The following describes two proteins that form a bound complex.

Sequence of protein 1:
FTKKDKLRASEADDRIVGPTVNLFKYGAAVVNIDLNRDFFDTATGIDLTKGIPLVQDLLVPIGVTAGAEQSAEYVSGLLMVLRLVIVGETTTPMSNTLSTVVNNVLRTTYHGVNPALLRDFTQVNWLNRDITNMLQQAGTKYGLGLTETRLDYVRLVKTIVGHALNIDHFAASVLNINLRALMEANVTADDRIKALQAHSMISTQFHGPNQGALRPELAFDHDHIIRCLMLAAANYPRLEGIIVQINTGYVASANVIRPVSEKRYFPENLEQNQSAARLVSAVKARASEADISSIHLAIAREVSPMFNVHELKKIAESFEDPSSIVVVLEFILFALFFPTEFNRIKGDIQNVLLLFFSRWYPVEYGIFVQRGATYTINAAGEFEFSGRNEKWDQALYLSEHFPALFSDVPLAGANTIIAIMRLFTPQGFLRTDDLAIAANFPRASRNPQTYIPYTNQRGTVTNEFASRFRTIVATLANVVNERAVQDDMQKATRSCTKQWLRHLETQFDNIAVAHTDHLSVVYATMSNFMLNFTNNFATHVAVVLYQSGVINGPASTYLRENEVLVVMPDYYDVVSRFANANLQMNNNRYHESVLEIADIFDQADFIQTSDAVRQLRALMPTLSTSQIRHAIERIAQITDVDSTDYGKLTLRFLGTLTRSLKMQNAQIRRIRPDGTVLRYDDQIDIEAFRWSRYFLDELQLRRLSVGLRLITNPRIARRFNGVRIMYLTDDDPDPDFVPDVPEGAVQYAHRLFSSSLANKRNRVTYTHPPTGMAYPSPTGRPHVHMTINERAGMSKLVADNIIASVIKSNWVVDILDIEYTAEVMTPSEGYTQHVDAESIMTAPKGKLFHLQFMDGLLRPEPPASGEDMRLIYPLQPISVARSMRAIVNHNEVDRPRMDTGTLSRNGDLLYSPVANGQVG

Sequence of protein 2:
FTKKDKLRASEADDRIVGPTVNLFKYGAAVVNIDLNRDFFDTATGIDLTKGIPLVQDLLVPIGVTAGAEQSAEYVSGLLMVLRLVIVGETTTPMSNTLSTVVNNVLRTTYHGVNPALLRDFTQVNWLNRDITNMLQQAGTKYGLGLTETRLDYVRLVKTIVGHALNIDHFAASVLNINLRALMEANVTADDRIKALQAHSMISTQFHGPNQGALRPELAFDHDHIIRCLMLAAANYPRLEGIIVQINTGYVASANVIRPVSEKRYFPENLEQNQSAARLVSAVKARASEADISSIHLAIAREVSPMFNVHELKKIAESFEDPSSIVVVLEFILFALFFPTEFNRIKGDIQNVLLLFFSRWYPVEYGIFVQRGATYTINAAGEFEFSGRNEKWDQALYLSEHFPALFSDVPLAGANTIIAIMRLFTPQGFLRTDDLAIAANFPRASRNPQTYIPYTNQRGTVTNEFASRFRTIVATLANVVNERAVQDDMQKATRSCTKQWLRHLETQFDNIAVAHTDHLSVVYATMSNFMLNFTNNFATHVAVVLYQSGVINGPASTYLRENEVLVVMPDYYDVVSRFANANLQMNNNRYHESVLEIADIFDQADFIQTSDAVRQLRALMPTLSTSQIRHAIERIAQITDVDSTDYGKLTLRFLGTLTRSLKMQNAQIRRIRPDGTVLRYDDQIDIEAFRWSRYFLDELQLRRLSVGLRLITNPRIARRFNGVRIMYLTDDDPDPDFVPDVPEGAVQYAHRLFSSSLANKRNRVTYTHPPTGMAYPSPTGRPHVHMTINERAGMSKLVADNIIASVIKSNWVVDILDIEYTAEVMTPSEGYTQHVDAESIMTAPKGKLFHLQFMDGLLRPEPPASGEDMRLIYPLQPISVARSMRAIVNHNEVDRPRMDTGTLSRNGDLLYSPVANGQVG

Interface contacts:
Residue N661 in protein 2 is in contact with residue R666 in protein 1 (closest heavy-atom distance 4.6 Å).
Residue A660 in protein 2 contacts residue R666 in protein 1 (closest heavy-atom distance 2.4 Å).